Sequence of chain B:
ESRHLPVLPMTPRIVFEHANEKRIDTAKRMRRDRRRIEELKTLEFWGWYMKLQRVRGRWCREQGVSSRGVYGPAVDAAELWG

Residue-level contacts at the interface:
Residue F95 in chain A contacts residue K125 in chain B (closest heavy-atom distance 4.3 Å).
Residue Y46 in chain A is in contact with residue I140 in chain B (closest heavy-atom distance 3.7 Å).
Residue F95 in chain A contacts residue T129 in chain B (closest heavy-atom distance 4.1 Å).
Residue M28 in chain A interacts with residue K144 in chain B (closest heavy-atom distance 4.4 Å).
Residue T104 in chain A interacts with residue P112 in chain B (closest heavy-atom distance 4.0 Å).
Residue Y41 in chain A is in contact with residue M133 in chain B (closest heavy-atom distance 3.3 Å).
Residue A31 in chain A interacts with residue I140 in chain B (closest heavy-atom distance 4.6 Å).
Residue Y46 in chain A interacts with residue K144 in chain B (closest heavy-atom distance 3.4 Å).
Residue L102 in chain A is in contact with residue V118 in chain B (closest heavy-atom distance 3.9 Å).
Residue M28 in chain A interacts with residue I140 in chain B (closest heavy-atom distance 4.0 Å).
Residue L35 in chain A interacts with residue D136 in chain B (closest heavy-atom distance 4.8 Å).
Residue Y41 in chain A is in contact with residue D136 in chain B (closest heavy-atom distance 3.3 Å).
Residue T104 in chain A contacts residue L111 in chain B (closest heavy-atom distance 4.0 Å).
Residue L97 in chain A is in contact with residue V118 in chain B (closest heavy-atom distance 3.7 Å).
Residue T104 in chain A is in contact with residue M113 in chain B (closest heavy-atom distance 3.9 Å).
Residue T104 in chain A is in contact with residue V110 in chain B (closest heavy-atom distance 3.2 Å).
Residue L37 in chain A is in contact with residue D136 in chain B (closest heavy-atom distance 3.5 Å).
Residue R96 in chain A interacts with residue K125 in chain B (closest heavy-atom distance 2.7 Å).
Residue N98 in chain A contacts residue K125 in chain B (closest heavy-atom distance 4.5 Å).
Residue L37 in chain A contacts residue R139 in chain B (closest heavy-atom distance 4.8 Å).
Residue L97 in chain A is in contact with residue H121 in chain B (closest heavy-atom distance 3.6 Å).
Residue A42 in chain A contacts residue I140 in chain B (closest heavy-atom distance 4.6 Å).
Residue F95 in chain A interacts with residue M133 in chain B (closest heavy-atom distance 4.6 Å).
Residue G24 in chain A contacts residue E147 in chain B (closest heavy-atom distance 3.4 Å).
Residue K92 in chain A is in contact with residue K125 in chain B (closest heavy-atom distance 3.4 Å).
Residue E93 in chain A is in contact with residue K125 in chain B (closest heavy-atom distance 4.2 Å).
Residue T103 in chain A contacts residue M113 in chain B (closest heavy-atom distance 4.2 Å).
Residue L37 in chain A interacts with residue I140 in chain B (closest heavy-atom distance 4.6 Å).
Residue L35 in chain A contacts residue R139 in chain B (closest heavy-atom distance 2.9 Å).
Residue L97 in chain A interacts with residue A122 in chain B (closest heavy-atom distance 3.3 Å).
Residue L35 in chain A interacts with residue L143 in chain B (closest heavy-atom distance 4.2 Å).
Residue L45 in chain A interacts with residue M133 in chain B (closest heavy-atom distance 3.6 Å).
Residue E93 in chain A contacts residue R132 in chain B (closest heavy-atom distance 4.7 Å).
Residue A31 in chain A is in contact with residue L143 in chain B (closest heavy-atom distance 3.8 Å).
Residue Y41 in chain A contacts residue R132 in chain B (closest heavy-atom distance 3.5 Å).
Residue Y46 in chain A interacts with residue E141 in chain B (closest heavy-atom distance 3.9 Å).
Residue L94 in chain A contacts residue M133 in chain B (closest heavy-atom distance 4.3 Å).
Residue L35 in chain A is in contact with residue I140 in chain B (closest heavy-atom distance 3.8 Å).
Residue L102 in chain A interacts with residue I117 in chain B (closest heavy-atom distance 4.0 Å).
Residue L102 in chain A interacts with residue M113 in chain B (closest heavy-atom distance 3.2 Å).
Residue L45 in chain A contacts residue D136 in chain B (closest heavy-atom distance 3.4 Å).
Residue L45 in chain A is in contact with residue R137 in chain B (closest heavy-atom distance 2.8 Å).
Residue L102 in chain A contacts residue H121 in chain B (closest heavy-atom distance 3.3 Å).
Residue L97 in chain A is in contact with residue K125 in chain B (closest heavy-atom distance 3.5 Å).
Residue F26 in chain A is in contact with residue E147 in chain B (closest heavy-atom distance 3.4 Å).
Residue Y46 in chain A is in contact with residue R137 in chain B (closest heavy-atom distance 3.8 Å).
Residue L94 in chain A interacts with residue T129 in chain B (closest heavy-atom distance 2.7 Å).
Residue L45 in chain A is in contact with residue I140 in chain B (closest heavy-atom distance 4.1 Å).
Residue F26 in chain A is in contact with residue L143 in chain B (closest heavy-atom distance 3.5 Å).
Residue A44 in chain A interacts with residue M133 in chain B (closest heavy-atom distance 4.8 Å).
Residue R25 in chain A interacts with residue E147 in chain B (closest heavy-atom distance 3.6 Å).
Residue L94 in chain A interacts with residue K125 in chain B (closest heavy-atom distance 3.3 Å).
Residue F53 in chain A contacts residue M133 in chain B (closest heavy-atom distance 4.5 Å).
Residue L49 in chain A is in contact with residue M133 in chain B (closest heavy-atom distance 4.1 Å).
Residue L94 in chain A contacts residue R132 in chain B (closest heavy-atom distance 3.9 Å).
Residue F26 in chain A contacts residue I140 in chain B (closest heavy-atom distance 3.6 Å).
Residue F26 in chain A contacts residue K144 in chain B (closest heavy-atom distance 3.2 Å).

This data describes a binding interaction between two proteins.

Sequence of chain A:
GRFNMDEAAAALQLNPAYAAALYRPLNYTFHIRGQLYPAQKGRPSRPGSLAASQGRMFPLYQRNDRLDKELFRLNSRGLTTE